Sequence of chain B:
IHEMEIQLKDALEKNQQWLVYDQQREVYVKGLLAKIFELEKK

Sequence of chain A:
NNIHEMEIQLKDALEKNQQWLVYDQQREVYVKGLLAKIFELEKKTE

This data describes a binding interaction between two proteins.

Residue-level contacts at the interface:
Residue N22 in chain A interacts with residue K21 in chain B (closest heavy-atom distance 3.8 Å).
Residue E33 in chain A contacts residue R32 in chain B (closest heavy-atom distance 2.9 Å).
Residue V36 in chain A interacts with residue V36 in chain B (closest heavy-atom distance 3.9 Å).
Residue Q14 in chain A contacts residue L15 in chain B (closest heavy-atom distance 3.5 Å).
Residue N22 in chain A interacts with residue N22 in chain B (closest heavy-atom distance 2.9 Å).
Residue W25 in chain A interacts with residue L26 in chain B (closest heavy-atom distance 3.6 Å).
Residue L46 in chain A interacts with residue I43 in chain B (closest heavy-atom distance 4.1 Å).
Residue V36 in chain A contacts residue Y35 in chain B (closest heavy-atom distance 4.0 Å).
Residue K42 in chain A interacts with residue E47 in chain B (closest heavy-atom distance 3.5 Å).
Residue A18 in chain A is in contact with residue A18 in chain B (closest heavy-atom distance 3.7 Å).
Residue Y35 in chain A interacts with residue V36 in chain B (closest heavy-atom distance 3.9 Å).
Residue T50 in chain A is in contact with residue K49 in chain B (closest heavy-atom distance 3.9 Å).
Residue T50 in chain A contacts residue L46 in chain B (closest heavy-atom distance 3.8 Å).
Residue M11 in chain A is in contact with residue M11 in chain B (closest heavy-atom distance 3.6 Å).
Residue I43 in chain A interacts with residue L39 in chain B (closest heavy-atom distance 3.9 Å).
Residue E12 in chain A contacts residue M11 in chain B (closest heavy-atom distance 3.4 Å).
Residue L39 in chain A contacts residue V36 in chain B (closest heavy-atom distance 4.0 Å).
Residue L15 in chain A is in contact with residue Q14 in chain B (closest heavy-atom distance 3.5 Å).
Residue D29 in chain A contacts residue R32 in chain B (closest heavy-atom distance 4.4 Å).
Residue L46 in chain A contacts residue L46 in chain B (closest heavy-atom distance 3.9 Å).
Residue I43 in chain A contacts residue L46 in chain B (closest heavy-atom distance 4.2 Å).
Residue Q14 in chain A interacts with residue L19 in chain B (closest heavy-atom distance 4.4 Å).
Residue L39 in chain A contacts residue I43 in chain B (closest heavy-atom distance 3.8 Å).
Residue I43 in chain A contacts residue I43 in chain B (closest heavy-atom distance 3.5 Å).
Residue K21 in chain A contacts residue N22 in chain B (closest heavy-atom distance 3.8 Å).
Residue D29 in chain A contacts residue Y28 in chain B (closest heavy-atom distance 3.3 Å).
Residue Y35 in chain A contacts residue L40 in chain B (closest heavy-atom distance 3.4 Å).
Residue L40 in chain A interacts with residue Y35 in chain B (closest heavy-atom distance 4.0 Å).
Residue E33 in chain A interacts with residue Y28 in chain B (closest heavy-atom distance 4.5 Å).
Residue L46 in chain A contacts residue E47 in chain B (closest heavy-atom distance 4.2 Å).
Residue L15 in chain A contacts residue A18 in chain B (closest heavy-atom distance 4.0 Å).
Residue W25 in chain A interacts with residue D29 in chain B (closest heavy-atom distance 3.3 Å).
Residue L39 in chain A contacts residue L39 in chain B (closest heavy-atom distance 3.9 Å).
Residue I8 in chain A is in contact with residue M11 in chain B (closest heavy-atom distance 3.8 Å).
Residue R32 in chain A interacts with residue R32 in chain B (closest heavy-atom distance 3.5 Å).
Residue Y28 in chain A is in contact with residue D29 in chain B (closest heavy-atom distance 3.7 Å).
Residue M11 in chain A is in contact with residue E12 in chain B (closest heavy-atom distance 3.4 Å).
Residue L40 in chain A contacts residue L39 in chain B (closest heavy-atom distance 4.1 Å).
Residue E47 in chain A interacts with residue K42 in chain B (closest heavy-atom distance 4.3 Å).
Residue R32 in chain A contacts residue D29 in chain B (closest heavy-atom distance 2.8 Å).
Residue K42 in chain A contacts residue I43 in chain B (closest heavy-atom distance 4.0 Å).
Residue R32 in chain A is in contact with residue Y28 in chain B (closest heavy-atom distance 4.4 Å).
Residue D29 in chain A contacts residue W25 in chain B (closest heavy-atom distance 3.5 Å).
Residue L15 in chain A interacts with residue M11 in chain B (closest heavy-atom distance 4.4 Å).
Residue L26 in chain A contacts residue W25 in chain B (closest heavy-atom distance 3.9 Å).
Residue R32 in chain A is in contact with residue V36 in chain B (closest heavy-atom distance 3.8 Å).
Residue N22 in chain A is in contact with residue W25 in chain B (closest heavy-atom distance 3.8 Å).
Residue L19 in chain A interacts with residue A18 in chain B (closest heavy-atom distance 3.9 Å).
Residue I43 in chain A is in contact with residue K42 in chain B (closest heavy-atom distance 3.9 Å).
Residue N22 in chain A interacts with residue A18 in chain B (closest heavy-atom distance 2.8 Å).
Residue V36 in chain A contacts residue R32 in chain B (closest heavy-atom distance 4.6 Å).
Residue R32 in chain A is in contact with residue E33 in chain B (closest heavy-atom distance 3.0 Å).
Residue W25 in chain A is in contact with residue N22 in chain B (closest heavy-atom distance 3.8 Å).
Residue V36 in chain A contacts residue L39 in chain B (closest heavy-atom distance 4.0 Å).
Residue L15 in chain A is in contact with residue L15 in chain B (closest heavy-atom distance 3.7 Å).
Residue A18 in chain A is in contact with residue L19 in chain B (closest heavy-atom distance 4.0 Å).
Residue M11 in chain A is in contact with residue L15 in chain B (closest heavy-atom distance 4.1 Å).
Residue E47 in chain A contacts residue L46 in chain B (closest heavy-atom distance 3.9 Å).
Residue W25 in chain A is in contact with residue W25 in chain B (closest heavy-atom distance 3.5 Å).
Residue L39 in chain A is in contact with residue L40 in chain B (closest heavy-atom distance 3.7 Å).